Sequence of protein 1:
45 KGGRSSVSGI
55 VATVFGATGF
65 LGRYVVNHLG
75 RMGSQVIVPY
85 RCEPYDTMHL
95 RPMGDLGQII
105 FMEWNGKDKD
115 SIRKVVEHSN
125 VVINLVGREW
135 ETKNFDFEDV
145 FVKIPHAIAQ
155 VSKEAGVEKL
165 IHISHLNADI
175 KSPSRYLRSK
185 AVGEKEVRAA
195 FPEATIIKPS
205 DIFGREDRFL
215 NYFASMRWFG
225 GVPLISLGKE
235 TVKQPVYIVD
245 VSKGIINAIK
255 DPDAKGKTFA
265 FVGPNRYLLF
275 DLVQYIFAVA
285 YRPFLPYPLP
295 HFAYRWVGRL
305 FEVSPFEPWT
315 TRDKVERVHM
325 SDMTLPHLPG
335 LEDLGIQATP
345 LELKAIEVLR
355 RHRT

This data describes a binding interaction between two proteins.

Sequence of protein 2:
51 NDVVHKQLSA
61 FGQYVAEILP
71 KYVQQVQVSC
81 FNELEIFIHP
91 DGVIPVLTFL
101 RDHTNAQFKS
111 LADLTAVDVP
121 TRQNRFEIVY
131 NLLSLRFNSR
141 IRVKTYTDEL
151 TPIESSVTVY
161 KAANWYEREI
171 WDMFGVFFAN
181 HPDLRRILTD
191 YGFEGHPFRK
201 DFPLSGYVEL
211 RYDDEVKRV

Interface contacts:
Residue R48 in protein 1 contacts residue R211 in protein 2 (closest heavy-atom distance 4.8 Å).
Residue R67 in protein 1 is in contact with residue D214 in protein 2 (closest heavy-atom distance 4.1 Å).
Residue N71 in protein 1 is in contact with residue E215 in protein 2 (closest heavy-atom distance 4.5 Å).
Residue R75 in protein 1 interacts with residue R211 in protein 2 (closest heavy-atom distance 4.0 Å).
Residue N71 in protein 1 interacts with residue D213 in protein 2 (closest heavy-atom distance 4.4 Å).